Interface contacts:
Residue W148 in protein 2 contacts residue L9 in protein 1 (closest heavy-atom distance 3.6 Å).
Residue W168 in protein 2 is in contact with residue L1 in protein 1 (closest heavy-atom distance 3.7 Å).
Residue Y85 in protein 2 is in contact with residue S10 in protein 1 (closest heavy-atom distance 3.8 Å).
Residue Y124 in protein 2 contacts residue L9 in protein 1 (closest heavy-atom distance 3.9 Å).
Residue Y8 in protein 2 is in contact with residue L2 in protein 1 (closest heavy-atom distance 3.5 Å).
Residue K67 in protein 2 is in contact with residue L2 in protein 1 (closest heavy-atom distance 2.8 Å).
Residue Y117 in protein 2 interacts with residue L9 in protein 1 (closest heavy-atom distance 3.7 Å).
Residue Y8 in protein 2 is in contact with residue L1 in protein 1 (closest heavy-atom distance 2.9 Å).
Residue Q156 in protein 2 interacts with residue L3 in protein 1 (closest heavy-atom distance 4.6 Å).
Residue T81 in protein 2 interacts with residue L9 in protein 1 (closest heavy-atom distance 4.2 Å).
Residue M46 in protein 2 is in contact with residue L2 in protein 1 (closest heavy-atom distance 3.7 Å).
Residue Y85 in protein 2 interacts with residue L9 in protein 1 (closest heavy-atom distance 4.7 Å).
Residue Y160 in protein 2 is in contact with residue P4 in protein 1 (closest heavy-atom distance 4.0 Å).
Residue W148 in protein 2 contacts residue P7 in protein 1 (closest heavy-atom distance 4.0 Å).
Residue R98 in protein 2 is in contact with residue P7 in protein 1 (closest heavy-atom distance 4.7 Å).
Residue D78 in protein 2 interacts with residue P7 in protein 1 (closest heavy-atom distance 4.9 Å).
Residue D78 in protein 2 contacts residue L9 in protein 1 (closest heavy-atom distance 2.9 Å).
Residue V153 in protein 2 interacts with residue P7 in protein 1 (closest heavy-atom distance 4.0 Å).
Residue R66 in protein 2 contacts residue P4 in protein 1 (closest heavy-atom distance 4.7 Å).
Residue R98 in protein 2 interacts with residue L6 in protein 1 (closest heavy-atom distance 3.5 Å).
Residue Y100 in protein 2 contacts residue L2 in protein 1 (closest heavy-atom distance 3.4 Å).
Residue H71 in protein 2 is in contact with residue L3 in protein 1 (closest heavy-atom distance 3.3 Å).
Residue M6 in protein 2 interacts with residue L1 in protein 1 (closest heavy-atom distance 3.6 Å).
Residue T164 in protein 2 is in contact with residue L1 in protein 1 (closest heavy-atom distance 3.3 Å).
Residue T144 in protein 2 is in contact with residue L9 in protein 1 (closest heavy-atom distance 3.6 Å).
Residue K147 in protein 2 interacts with residue S10 in protein 1 (closest heavy-atom distance 3.8 Å).
Residue D78 in protein 2 is in contact with residue P8 in protein 1 (closest heavy-atom distance 3.5 Å).
Residue L82 in protein 2 is in contact with residue L9 in protein 1 (closest heavy-atom distance 3.5 Å).
Residue Y160 in protein 2 is in contact with residue L1 in protein 1 (closest heavy-atom distance 2.6 Å).
Residue K67 in protein 2 is in contact with residue L1 in protein 1 (closest heavy-atom distance 3.4 Å).
Residue E64 in protein 2 interacts with residue L1 in protein 1 (closest heavy-atom distance 3.1 Å).
Residue F10 in protein 2 contacts residue L2 in protein 1 (closest heavy-atom distance 3.6 Å).
Residue H71 in protein 2 is in contact with residue L6 in protein 1 (closest heavy-atom distance 3.7 Å).
Residue K67 in protein 2 interacts with residue L3 in protein 1 (closest heavy-atom distance 3.6 Å).
Residue K67 in protein 2 interacts with residue P4 in protein 1 (closest heavy-atom distance 3.8 Å).
Residue W148 in protein 2 interacts with residue P8 in protein 1 (closest heavy-atom distance 2.9 Å).
Residue K147 in protein 2 interacts with residue L9 in protein 1 (closest heavy-atom distance 4.0 Å).
Residue Y160 in protein 2 is in contact with residue L2 in protein 1 (closest heavy-atom distance 3.7 Å).
Residue H75 in protein 2 interacts with residue L6 in protein 1 (closest heavy-atom distance 3.6 Å).
Residue Y100 in protein 2 interacts with residue L3 in protein 1 (closest heavy-atom distance 3.0 Å).
Residue T81 in protein 2 is in contact with residue S10 in protein 1 (closest heavy-atom distance 4.3 Å).
Residue Y60 in protein 2 contacts residue L1 in protein 1 (closest heavy-atom distance 3.8 Å).
Residue Y160 in protein 2 interacts with residue L3 in protein 1 (closest heavy-atom distance 3.5 Å).
Residue E64 in protein 2 contacts residue L2 in protein 1 (closest heavy-atom distance 2.9 Å).
Residue Y172 in protein 2 is in contact with residue L1 in protein 1 (closest heavy-atom distance 2.8 Å).
Residue Y100 in protein 2 is in contact with residue L6 in protein 1 (closest heavy-atom distance 4.3 Å).
Residue T74 in protein 2 interacts with residue P8 in protein 1 (closest heavy-atom distance 3.7 Å).
Residue H115 in protein 2 interacts with residue L6 in protein 1 (closest heavy-atom distance 4.6 Å).
Residue V68 in protein 2 interacts with residue L2 in protein 1 (closest heavy-atom distance 3.7 Å).
Residue W148 in protein 2 is in contact with residue S10 in protein 1 (closest heavy-atom distance 5.0 Å).
Residue L157 in protein 2 contacts residue L3 in protein 1 (closest heavy-atom distance 4.1 Å).
Residue D78 in protein 2 contacts residue S10 in protein 1 (closest heavy-atom distance 4.7 Å).
Residue H71 in protein 2 is in contact with residue L2 in protein 1 (closest heavy-atom distance 4.0 Å).
Residue F34 in protein 2 contacts residue L1 in protein 1 (closest heavy-atom distance 4.7 Å).
Residue T74 in protein 2 contacts residue P7 in protein 1 (closest heavy-atom distance 3.6 Å).
Residue T74 in protein 2 contacts residue L6 in protein 1 (closest heavy-atom distance 2.7 Å).
Residue V77 in protein 2 interacts with residue P8 in protein 1 (closest heavy-atom distance 3.8 Å).

Sequence of protein 2:
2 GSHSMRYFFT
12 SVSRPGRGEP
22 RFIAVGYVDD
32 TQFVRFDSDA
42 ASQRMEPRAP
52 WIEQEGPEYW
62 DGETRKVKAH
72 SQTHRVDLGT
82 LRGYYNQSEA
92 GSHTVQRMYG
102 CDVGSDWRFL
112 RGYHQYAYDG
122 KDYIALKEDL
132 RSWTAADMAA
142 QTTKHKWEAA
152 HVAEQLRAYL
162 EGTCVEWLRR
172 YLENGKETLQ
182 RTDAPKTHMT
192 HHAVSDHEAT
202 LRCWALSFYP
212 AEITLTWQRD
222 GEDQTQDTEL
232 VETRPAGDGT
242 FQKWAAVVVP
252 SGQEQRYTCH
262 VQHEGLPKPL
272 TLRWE

Sequence of protein 1:
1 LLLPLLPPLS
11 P

This data describes a binding interaction between two proteins.